These two protein chains interact to form a complex.

Sequence of protein 1:
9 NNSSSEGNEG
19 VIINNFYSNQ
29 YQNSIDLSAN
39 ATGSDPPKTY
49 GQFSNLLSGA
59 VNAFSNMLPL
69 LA

Interface contacts:
Residue F24 in protein 1 interacts with residue I21 in protein 2 (closest heavy-atom distance 3.3 Å).
Residue Y29 in protein 1 interacts with residue G18 in protein 2 (closest heavy-atom distance 3.5 Å).
Residue S26 in protein 1 is in contact with residue V19 in protein 2 (closest heavy-atom distance 3.7 Å).
Residue F24 in protein 1 is in contact with residue V19 in protein 2 (closest heavy-atom distance 3.1 Å).
Residue N22 in protein 1 interacts with residue I20 in protein 2 (closest heavy-atom distance 4.5 Å).
Residue Y29 in protein 1 contacts residue N16 in protein 2 (closest heavy-atom distance 3.3 Å).
Residue F24 in protein 1 interacts with residue G18 in protein 2 (closest heavy-atom distance 3.7 Å).
Residue N23 in protein 1 interacts with residue I20 in protein 2 (closest heavy-atom distance 3.2 Å).
Residue Y25 in protein 1 contacts residue I20 in protein 2 (closest heavy-atom distance 4.2 Å).
Residue S26 in protein 1 interacts with residue I20 in protein 2 (closest heavy-atom distance 3.4 Å).
Residue Y29 in protein 1 interacts with residue E17 in protein 2 (closest heavy-atom distance 2.9 Å).
Residue F24 in protein 1 is in contact with residue I20 in protein 2 (closest heavy-atom distance 2.4 Å).
Residue Y29 in protein 1 contacts residue G15 in protein 2 (closest heavy-atom distance 3.2 Å).
Residue Y25 in protein 1 contacts residue V19 in protein 2 (closest heavy-atom distance 3.9 Å).
Residue S26 in protein 1 is in contact with residue G18 in protein 2 (closest heavy-atom distance 2.8 Å).
Residue Y25 in protein 1 contacts residue G18 in protein 2 (closest heavy-atom distance 2.8 Å).

Sequence of protein 2:
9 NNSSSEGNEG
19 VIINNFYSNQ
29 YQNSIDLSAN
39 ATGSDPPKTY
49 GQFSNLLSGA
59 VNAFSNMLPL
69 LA